Sequence of protein 2:
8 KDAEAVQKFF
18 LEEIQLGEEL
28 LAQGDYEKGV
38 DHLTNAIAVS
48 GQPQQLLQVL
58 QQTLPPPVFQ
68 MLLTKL

The following describes two proteins that form a bound complex.

Residue-level contacts at the interface:
Residue E25 in protein 2 interacts with residue G1 in protein 1 (closest heavy-atom distance 3.4 Å).
Residue V56 in protein 2 interacts with residue A11 in protein 1 (closest heavy-atom distance 3.9 Å).
Residue I21 in protein 2 interacts with residue L8 in protein 1 (closest heavy-atom distance 3.8 Å).
Residue T60 in protein 2 contacts residue L7 in protein 1 (closest heavy-atom distance 3.8 Å).
Residue F17 in protein 2 contacts residue L8 in protein 1 (closest heavy-atom distance 3.8 Å).
Residue L53 in protein 2 interacts with residue L8 in protein 1 (closest heavy-atom distance 4.0 Å).
Residue F17 in protein 2 interacts with residue C5 in protein 1 (closest heavy-atom distance 4.9 Å).
Residue L40 in protein 2 contacts residue L4 in protein 1 (closest heavy-atom distance 3.9 Å).
Residue L57 in protein 2 is in contact with residue L4 in protein 1 (closest heavy-atom distance 4.5 Å).
Residue E25 in protein 2 interacts with residue C5 in protein 1 (closest heavy-atom distance 4.9 Å).
Residue V56 in protein 2 is in contact with residue L7 in protein 1 (closest heavy-atom distance 4.2 Å).
Residue I21 in protein 2 is in contact with residue L4 in protein 1 (closest heavy-atom distance 3.5 Å).
Residue Q49 in protein 2 contacts residue A11 in protein 1 (closest heavy-atom distance 2.7 Å).
Residue I21 in protein 2 interacts with residue C5 in protein 1 (closest heavy-atom distance 3.5 Å).
Residue V56 in protein 2 interacts with residue L8 in protein 1 (closest heavy-atom distance 4.5 Å).
Residue L28 in protein 2 contacts residue L4 in protein 1 (closest heavy-atom distance 4.9 Å).
Residue Q22 in protein 2 contacts residue C5 in protein 1 (closest heavy-atom distance 3.9 Å).
Residue F17 in protein 2 is in contact with residue S9 in protein 1 (closest heavy-atom distance 3.9 Å).
Residue L40 in protein 2 interacts with residue L8 in protein 1 (closest heavy-atom distance 4.3 Å).
Residue T60 in protein 2 contacts residue L4 in protein 1 (closest heavy-atom distance 4.1 Å).
Residue L57 in protein 2 contacts residue L8 in protein 1 (closest heavy-atom distance 4.2 Å).
Residue L18 in protein 2 interacts with residue C5 in protein 1 (closest heavy-atom distance 3.6 Å).
Residue L18 in protein 2 is in contact with residue S9 in protein 1 (closest heavy-atom distance 3.6 Å).
Residue E25 in protein 2 interacts with residue L4 in protein 1 (closest heavy-atom distance 2.8 Å).
Residue E25 in protein 2 is in contact with residue R3 in protein 1 (closest heavy-atom distance 3.5 Å).
Residue Q52 in protein 2 contacts residue A11 in protein 1 (closest heavy-atom distance 3.8 Å).
Residue L53 in protein 2 contacts residue A11 in protein 1 (closest heavy-atom distance 3.8 Å).

Sequence of protein 1:
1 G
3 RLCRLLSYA